These two protein chains interact to form a complex.

Sequence of chain A:
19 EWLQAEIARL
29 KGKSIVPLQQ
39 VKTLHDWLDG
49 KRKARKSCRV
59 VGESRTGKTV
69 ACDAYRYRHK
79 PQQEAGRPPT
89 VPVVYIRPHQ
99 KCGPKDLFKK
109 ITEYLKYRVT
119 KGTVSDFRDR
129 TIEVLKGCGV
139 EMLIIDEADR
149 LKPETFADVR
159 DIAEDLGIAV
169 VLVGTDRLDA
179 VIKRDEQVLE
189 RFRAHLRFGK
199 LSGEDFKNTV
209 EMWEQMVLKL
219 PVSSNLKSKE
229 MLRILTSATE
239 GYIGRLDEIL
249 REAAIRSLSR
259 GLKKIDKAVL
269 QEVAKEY

Sequence of chain B:
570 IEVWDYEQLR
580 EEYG

Interface contacts:
Residue V34 in chain A is in contact with residue V572 in chain B (closest heavy-atom distance 3.7 Å).
Residue P35 in chain A is in contact with residue E571 in chain B (closest heavy-atom distance 3.2 Å).
Residue I33 in chain A interacts with residue W573 in chain B (closest heavy-atom distance 2.5 Å).
Residue P79 in chain A is in contact with residue G583 in chain B (closest heavy-atom distance 4.9 Å).
Residue V34 in chain A is in contact with residue I570 in chain B (closest heavy-atom distance 4.4 Å).
Residue V215 in chain A interacts with residue V572 in chain B (closest heavy-atom distance 4.1 Å).
Residue Y75 in chain A contacts residue Y582 in chain B (closest heavy-atom distance 3.2 Å).
Residue I33 in chain A interacts with residue E571 in chain B (closest heavy-atom distance 4.4 Å).
Residue S32 in chain A interacts with residue V572 in chain B (closest heavy-atom distance 3.5 Å).
Residue Y112 in chain A is in contact with residue Y582 in chain B (closest heavy-atom distance 2.6 Å).
Residue I33 in chain A contacts residue D574 in chain B (closest heavy-atom distance 4.9 Å).
Residue S32 in chain A interacts with residue D574 in chain B (closest heavy-atom distance 4.0 Å).
Residue M210 in chain A is in contact with residue I570 in chain B (closest heavy-atom distance 3.1 Å).
Residue V34 in chain A contacts residue E571 in chain B (closest heavy-atom distance 5.0 Å).
Residue M214 in chain A contacts residue V572 in chain B (closest heavy-atom distance 3.3 Å).
Residue D71 in chain A is in contact with residue Y575 in chain B (closest heavy-atom distance 2.9 Å).
Residue P79 in chain A interacts with residue Y582 in chain B (closest heavy-atom distance 4.5 Å).
Residue S32 in chain A is in contact with residue W573 in chain B (closest heavy-atom distance 2.3 Å).
Residue V34 in chain A contacts residue W573 in chain B (closest heavy-atom distance 4.2 Å).
Residue P35 in chain A is in contact with residue I570 in chain B (closest heavy-atom distance 3.6 Å).
Residue P35 in chain A is in contact with residue V572 in chain B (closest heavy-atom distance 4.6 Å).
Residue Y75 in chain A contacts residue Y575 in chain B (closest heavy-atom distance 4.8 Å).
Residue S32 in chain A is in contact with residue Y575 in chain B (closest heavy-atom distance 3.6 Å).
Residue K114 in chain A is in contact with residue G583 in chain B (closest heavy-atom distance 3.5 Å).
Residue I33 in chain A is in contact with residue V572 in chain B (closest heavy-atom distance 3.5 Å).
Residue M214 in chain A interacts with residue I570 in chain B (closest heavy-atom distance 2.6 Å).
Residue Y75 in chain A interacts with residue R579 in chain B (closest heavy-atom distance 4.1 Å).
Residue T67 in chain A is in contact with residue Y575 in chain B (closest heavy-atom distance 4.9 Å).
Residue V68 in chain A contacts residue Y575 in chain B (closest heavy-atom distance 3.9 Å).
Residue P35 in chain A is in contact with residue W573 in chain B (closest heavy-atom distance 3.7 Å).
Residue K31 in chain A is in contact with residue W573 in chain B (closest heavy-atom distance 3.6 Å).
Residue K31 in chain A contacts residue D574 in chain B (closest heavy-atom distance 3.2 Å).
Residue K78 in chain A is in contact with residue E581 in chain B (closest heavy-atom distance 4.6 Å).
Residue I33 in chain A is in contact with residue Y575 in chain B (closest heavy-atom distance 4.4 Å).
Residue I33 in chain A interacts with residue L578 in chain B (closest heavy-atom distance 3.2 Å).
Residue K31 in chain A contacts residue E576 in chain B (closest heavy-atom distance 4.4 Å).
Residue K31 in chain A interacts with residue Y575 in chain B (closest heavy-atom distance 2.3 Å).
Residue R74 in chain A contacts residue Y582 in chain B (closest heavy-atom distance 3.5 Å).
Residue Y75 in chain A is in contact with residue L578 in chain B (closest heavy-atom distance 3.9 Å).